Sequence of protein 2:
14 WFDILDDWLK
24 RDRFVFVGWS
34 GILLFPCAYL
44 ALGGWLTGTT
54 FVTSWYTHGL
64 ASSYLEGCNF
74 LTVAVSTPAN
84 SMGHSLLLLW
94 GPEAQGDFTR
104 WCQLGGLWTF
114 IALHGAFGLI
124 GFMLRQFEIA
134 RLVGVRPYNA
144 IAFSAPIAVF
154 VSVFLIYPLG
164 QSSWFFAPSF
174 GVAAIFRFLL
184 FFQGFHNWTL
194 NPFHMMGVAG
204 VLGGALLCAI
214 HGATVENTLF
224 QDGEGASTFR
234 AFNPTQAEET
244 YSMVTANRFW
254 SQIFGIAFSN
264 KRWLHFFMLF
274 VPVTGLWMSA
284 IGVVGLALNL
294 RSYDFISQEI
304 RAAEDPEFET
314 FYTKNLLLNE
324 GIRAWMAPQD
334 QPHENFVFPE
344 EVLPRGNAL

This data describes a binding interaction between two proteins.

Interface contacts:
Residue F54 in protein 2 is in contact with residue F47 in protein 1 (closest heavy-atom distance 3.2 Å).
Residue Y59 in protein 2 contacts residue P64 in protein 1 (closest heavy-atom distance 3.5 Å).
Residue F101 in protein 2 contacts residue F47 in protein 1 (closest heavy-atom distance 3.8 Å).
Residue C105 in protein 2 is in contact with residue F47 in protein 1 (closest heavy-atom distance 4.2 Å).
Residue G62 in protein 2 contacts residue I63 in protein 1 (closest heavy-atom distance 4.2 Å).
Residue W58 in protein 2 contacts residue P50 in protein 1 (closest heavy-atom distance 4.4 Å).
Residue L68 in protein 2 interacts with residue T49 in protein 1 (closest heavy-atom distance 3.6 Å).
Residue F101 in protein 2 is in contact with residue V46 in protein 1 (closest heavy-atom distance 4.1 Å).
Residue T56 in protein 2 interacts with residue G48 in protein 1 (closest heavy-atom distance 3.8 Å).
Residue W58 in protein 2 is in contact with residue I63 in protein 1 (closest heavy-atom distance 4.0 Å).
Residue E69 in protein 2 is in contact with residue P50 in protein 1 (closest heavy-atom distance 4.5 Å).
Residue S84 in protein 2 contacts residue R69 in protein 1 (closest heavy-atom distance 4.1 Å).
Residue Q106 in protein 2 is in contact with residue V76 in protein 1 (closest heavy-atom distance 3.1 Å).
Residue T102 in protein 2 interacts with residue D45 in protein 1 (closest heavy-atom distance 3.4 Å).
Residue E96 in protein 2 is in contact with residue K73 in protein 1 (closest heavy-atom distance 4.2 Å).
Residue E96 in protein 2 contacts residue D68 in protein 1 (closest heavy-atom distance 4.0 Å).
Residue E69 in protein 2 is in contact with residue Y55 in protein 1 (closest heavy-atom distance 2.4 Å).
Residue T56 in protein 2 contacts residue P50 in protein 1 (closest heavy-atom distance 3.8 Å).
Residue R103 in protein 2 contacts residue E77 in protein 1 (closest heavy-atom distance 4.2 Å).
Residue F54 in protein 2 is in contact with residue T49 in protein 1 (closest heavy-atom distance 2.7 Å).
Residue H336 in protein 2 is in contact with residue L65 in protein 1 (closest heavy-atom distance 4.0 Å).
Residue F54 in protein 2 is in contact with residue A43 in protein 1 (closest heavy-atom distance 4.5 Å).
Residue Y59 in protein 2 contacts residue F79 in protein 1 (closest heavy-atom distance 4.5 Å).
Residue V55 in protein 2 contacts residue F47 in protein 1 (closest heavy-atom distance 4.4 Å).
Residue Y59 in protein 2 interacts with residue V66 in protein 1 (closest heavy-atom distance 3.7 Å).
Residue Q106 in protein 2 interacts with residue G48 in protein 1 (closest heavy-atom distance 3.5 Å).
Residue T56 in protein 2 interacts with residue T49 in protein 1 (closest heavy-atom distance 3.4 Å).
Residue V55 in protein 2 contacts residue T49 in protein 1 (closest heavy-atom distance 3.4 Å).
Residue E69 in protein 2 interacts with residue T49 in protein 1 (closest heavy-atom distance 3.7 Å).
Residue E96 in protein 2 is in contact with residue A72 in protein 1 (closest heavy-atom distance 3.3 Å).
Residue S88 in protein 2 is in contact with residue R69 in protein 1 (closest heavy-atom distance 2.4 Å).
Residue T102 in protein 2 is in contact with residue F47 in protein 1 (closest heavy-atom distance 3.3 Å).
Residue W58 in protein 2 interacts with residue Y56 in protein 1 (closest heavy-atom distance 4.4 Å).
Residue M85 in protein 2 is in contact with residue R69 in protein 1 (closest heavy-atom distance 4.2 Å).
Residue E96 in protein 2 contacts residue R69 in protein 1 (closest heavy-atom distance 2.5 Å).
Residue T50 in protein 2 contacts residue F47 in protein 1 (closest heavy-atom distance 3.8 Å).
Residue R103 in protein 2 is in contact with residue L80 in protein 1 (closest heavy-atom distance 3.6 Å).
Residue F54 in protein 2 is in contact with residue F37 in protein 1 (closest heavy-atom distance 4.5 Å).
Residue W58 in protein 2 contacts residue Y55 in protein 1 (closest heavy-atom distance 3.4 Å).
Residue F54 in protein 2 is in contact with residue V38 in protein 1 (closest heavy-atom distance 4.3 Å).
Residue T102 in protein 2 contacts residue G48 in protein 1 (closest heavy-atom distance 3.3 Å).
Residue Y59 in protein 2 interacts with residue P50 in protein 1 (closest heavy-atom distance 3.4 Å).
Residue S66 in protein 2 interacts with residue T49 in protein 1 (closest heavy-atom distance 4.5 Å).
Residue T102 in protein 2 contacts residue V46 in protein 1 (closest heavy-atom distance 2.4 Å).
Residue Q106 in protein 2 interacts with residue F47 in protein 1 (closest heavy-atom distance 4.1 Å).
Residue Y59 in protein 2 interacts with residue V76 in protein 1 (closest heavy-atom distance 4.2 Å).
Residue Y59 in protein 2 contacts residue L65 in protein 1 (closest heavy-atom distance 4.2 Å).
Residue A82 in protein 2 is in contact with residue V66 in protein 1 (closest heavy-atom distance 4.5 Å).
Residue L107 in protein 2 interacts with residue V76 in protein 1 (closest heavy-atom distance 4.2 Å).
Residue L68 in protein 2 is in contact with residue Y44 in protein 1 (closest heavy-atom distance 3.3 Å).
Residue S84 in protein 2 is in contact with residue T67 in protein 1 (closest heavy-atom distance 3.0 Å).
Residue S84 in protein 2 interacts with residue V66 in protein 1 (closest heavy-atom distance 3.1 Å).
Residue R103 in protein 2 is in contact with residue K73 in protein 1 (closest heavy-atom distance 3.4 Å).
Residue P335 in protein 2 is in contact with residue L65 in protein 1 (closest heavy-atom distance 3.7 Å).
Residue Q98 in protein 2 interacts with residue K73 in protein 1 (closest heavy-atom distance 3.4 Å).
Residue R103 in protein 2 interacts with residue V76 in protein 1 (closest heavy-atom distance 3.7 Å).
Residue L107 in protein 2 is in contact with residue A72 in protein 1 (closest heavy-atom distance 3.4 Å).
Residue L68 in protein 2 is in contact with residue A43 in protein 1 (closest heavy-atom distance 4.3 Å).
Residue Y59 in protein 2 is in contact with residue L80 in protein 1 (closest heavy-atom distance 3.5 Å).
Residue W58 in protein 2 contacts residue P64 in protein 1 (closest heavy-atom distance 3.9 Å).

Sequence of protein 1:
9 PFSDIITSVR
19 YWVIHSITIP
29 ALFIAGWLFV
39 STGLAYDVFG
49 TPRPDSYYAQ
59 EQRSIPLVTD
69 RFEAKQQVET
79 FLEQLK